Sequence of the first protein:
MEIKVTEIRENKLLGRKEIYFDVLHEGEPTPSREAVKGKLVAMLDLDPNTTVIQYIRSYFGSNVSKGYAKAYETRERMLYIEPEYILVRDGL

Residue-level contacts at the interface:
Residue Y124 in the second protein interacts with residue N11 in the first protein (closest heavy-atom distance 3.7 Å).
Residue M1 in the second protein contacts residue Y80 in the first protein (closest heavy-atom distance 3.8 Å).
Residue Y124 in the second protein contacts residue L14 in the first protein (closest heavy-atom distance 4.0 Å).
Residue R128 in the second protein interacts with residue E18 in the first protein (closest heavy-atom distance 3.4 Å).
Residue Y124 in the second protein interacts with residue R16 in the first protein (closest heavy-atom distance 3.5 Å).
Residue R128 in the second protein contacts residue Y20 in the first protein (closest heavy-atom distance 2.6 Å).
Residue V137 in the second protein contacts residue L13 in the first protein (closest heavy-atom distance 2.8 Å).
Residue R128 in the second protein interacts with residue R9 in the first protein (closest heavy-atom distance 2.9 Å).
Residue Q139 in the second protein interacts with residue L14 in the first protein (closest heavy-atom distance 5.0 Å).
Residue R128 in the second protein contacts residue Y68 in the first protein (closest heavy-atom distance 4.5 Å).
Residue D125 in the second protein interacts with residue Y68 in the first protein (closest heavy-atom distance 3.6 Å).
Residue K2 in the second protein is in contact with residue Y80 in the first protein (closest heavy-atom distance 3.2 Å).
Residue D125 in the second protein interacts with residue K70 in the first protein (closest heavy-atom distance 2.8 Å).
Residue V138 in the second protein contacts residue L13 in the first protein (closest heavy-atom distance 3.4 Å).
Residue D125 in the second protein is in contact with residue R16 in the first protein (closest heavy-atom distance 3.4 Å).
Residue Y124 in the second protein is in contact with residue E18 in the first protein (closest heavy-atom distance 4.1 Å).
Residue D125 in the second protein is in contact with residue E18 in the first protein (closest heavy-atom distance 4.9 Å).

This data describes a binding interaction between two proteins.

Sequence of the second protein:
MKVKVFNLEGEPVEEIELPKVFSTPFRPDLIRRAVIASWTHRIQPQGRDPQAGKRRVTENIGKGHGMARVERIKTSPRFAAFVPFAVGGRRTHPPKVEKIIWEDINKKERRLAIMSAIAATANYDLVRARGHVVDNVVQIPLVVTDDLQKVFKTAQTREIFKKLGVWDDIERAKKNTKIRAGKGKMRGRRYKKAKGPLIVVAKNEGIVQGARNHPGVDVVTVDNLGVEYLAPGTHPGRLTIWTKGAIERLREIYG